Sequence of chain B:
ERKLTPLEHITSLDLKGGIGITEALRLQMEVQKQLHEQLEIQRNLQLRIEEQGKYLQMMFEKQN

Sequence of chain A:
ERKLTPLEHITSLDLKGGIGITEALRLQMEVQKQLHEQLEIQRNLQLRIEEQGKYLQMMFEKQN

Interface contacts:
Residue L38 in chain A contacts residue F73 in chain B (closest heavy-atom distance 3.6 Å).
Residue G31 in chain A contacts residue Q76 in chain B (closest heavy-atom distance 4.6 Å).
Residue L48 in chain A is in contact with residue I62 in chain B (closest heavy-atom distance 3.6 Å).
Residue L38 in chain A interacts with residue Q70 in chain B (closest heavy-atom distance 3.9 Å).
Residue Q76 in chain A is in contact with residue G31 in chain B (closest heavy-atom distance 4.6 Å).
Residue Q45 in chain A contacts residue I62 in chain B (closest heavy-atom distance 4.6 Å).
Residue Q51 in chain A contacts residue Q51 in chain B (closest heavy-atom distance 4.5 Å).
Residue G66 in chain A contacts residue L38 in chain B (closest heavy-atom distance 4.7 Å).
Residue Q59 in chain A contacts residue Q45 in chain B (closest heavy-atom distance 3.9 Å).
Residue I62 in chain A is in contact with residue Q41 in chain B (closest heavy-atom distance 3.1 Å).
Residue I62 in chain A interacts with residue Q45 in chain B (closest heavy-atom distance 4.6 Å).
Residue Q41 in chain A is in contact with residue I62 in chain B (closest heavy-atom distance 3.1 Å).
Residue M72 in chain A is in contact with residue I34 in chain B (closest heavy-atom distance 4.5 Å).
Residue A37 in chain A contacts residue L69 in chain B (closest heavy-atom distance 4.2 Å).
Residue I62 in chain A contacts residue L48 in chain B (closest heavy-atom distance 3.6 Å).
Residue L58 in chain A contacts residue L48 in chain B (closest heavy-atom distance 4.2 Å).
Residue L69 in chain A is in contact with residue Q41 in chain B (closest heavy-atom distance 4.3 Å).
Residue Q55 in chain A contacts residue Q55 in chain B (closest heavy-atom distance 4.0 Å).
Residue L52 in chain A contacts residue L52 in chain B (closest heavy-atom distance 3.8 Å).
Residue T35 in chain A contacts residue F73 in chain B (closest heavy-atom distance 3.6 Å).
Residue Q41 in chain A contacts residue E63 in chain B (closest heavy-atom distance 4.6 Å).
Residue L38 in chain A is in contact with residue G66 in chain B (closest heavy-atom distance 4.7 Å).
Residue Q45 in chain A is in contact with residue E63 in chain B (closest heavy-atom distance 5.0 Å).
Residue Q45 in chain A contacts residue Q59 in chain B (closest heavy-atom distance 3.9 Å).
Residue I34 in chain A is in contact with residue F73 in chain B (closest heavy-atom distance 4.0 Å).
Residue Q41 in chain A is in contact with residue G66 in chain B (closest heavy-atom distance 3.6 Å).
Residue I34 in chain A interacts with residue Q76 in chain B (closest heavy-atom distance 3.6 Å).
Residue Q70 in chain A contacts residue L38 in chain B (closest heavy-atom distance 3.9 Å).
Residue V44 in chain A interacts with residue I62 in chain B (closest heavy-atom distance 4.1 Å).
Residue L69 in chain A interacts with residue I34 in chain B (closest heavy-atom distance 3.6 Å).
Residue Q65 in chain A contacts residue Q41 in chain B (closest heavy-atom distance 4.2 Å).
Residue Q55 in chain A contacts residue L52 in chain B (closest heavy-atom distance 3.5 Å).
Residue L52 in chain A interacts with residue Q55 in chain B (closest heavy-atom distance 3.5 Å).
Residue L69 in chain A interacts with residue L38 in chain B (closest heavy-atom distance 3.5 Å).
Residue I34 in chain A is in contact with residue M72 in chain B (closest heavy-atom distance 4.5 Å).
Residue F73 in chain A is in contact with residue L38 in chain B (closest heavy-atom distance 3.6 Å).
Residue I34 in chain A interacts with residue L69 in chain B (closest heavy-atom distance 3.6 Å).
Residue L48 in chain A interacts with residue Q55 in chain B (closest heavy-atom distance 3.6 Å).
Residue Q41 in chain A is in contact with residue L69 in chain B (closest heavy-atom distance 4.3 Å).
Residue Q41 in chain A interacts with residue Q65 in chain B (closest heavy-atom distance 4.2 Å).
Residue G66 in chain A is in contact with residue Q41 in chain B (closest heavy-atom distance 3.6 Å).
Residue Q76 in chain A is in contact with residue I34 in chain B (closest heavy-atom distance 3.6 Å).
Residue L69 in chain A is in contact with residue A37 in chain B (closest heavy-atom distance 4.2 Å).
Residue Q55 in chain A is in contact with residue Q51 in chain B (closest heavy-atom distance 3.8 Å).
Residue F73 in chain A interacts with residue I34 in chain B (closest heavy-atom distance 4.0 Å).
Residue E63 in chain A interacts with residue Q45 in chain B (closest heavy-atom distance 5.0 Å).
Residue Q55 in chain A is in contact with residue L48 in chain B (closest heavy-atom distance 3.6 Å).
Residue I62 in chain A contacts residue V44 in chain B (closest heavy-atom distance 4.1 Å).
Residue L48 in chain A interacts with residue Q59 in chain B (closest heavy-atom distance 3.8 Å).
Residue Q51 in chain A is in contact with residue Q55 in chain B (closest heavy-atom distance 3.8 Å).
Residue Q59 in chain A is in contact with residue L48 in chain B (closest heavy-atom distance 3.8 Å).
Residue L48 in chain A is in contact with residue L58 in chain B (closest heavy-atom distance 4.2 Å).
Residue F73 in chain A contacts residue T35 in chain B (closest heavy-atom distance 3.6 Å).
Residue L38 in chain A interacts with residue L69 in chain B (closest heavy-atom distance 3.5 Å).
Residue E63 in chain A interacts with residue Q41 in chain B (closest heavy-atom distance 4.6 Å).

These two protein chains interact to form a complex.